Contacts between the two chains:
Residue D153 in protein 1 interacts with residue T5 in protein 2 (closest heavy-atom distance 4.3 Å).
Residue L215 in protein 1 contacts residue V3 in protein 2 (closest heavy-atom distance 3.8 Å).
Residue R291 in protein 1 interacts with residue T5 in protein 2 (closest heavy-atom distance 5.0 Å).
Residue N347 in protein 1 contacts residue T5 in protein 2 (closest heavy-atom distance 3.7 Å).
Residue V211 in protein 1 interacts with residue V3 in protein 2 (closest heavy-atom distance 4.0 Å).
Residue V216 in protein 1 contacts residue V3 in protein 2 (closest heavy-atom distance 4.0 Å).
Residue G157 in protein 1 is in contact with residue Y12 in protein 2 (closest heavy-atom distance 5.0 Å).
Residue E154 in protein 1 contacts residue T5 in protein 2 (closest heavy-atom distance 3.6 Å).
Residue K156 in protein 1 is in contact with residue Y12 in protein 2 (closest heavy-atom distance 2.9 Å).
Residue Y212 in protein 1 contacts residue F4 in protein 2 (closest heavy-atom distance 4.0 Å).
Residue Y212 in protein 1 is in contact with residue V3 in protein 2 (closest heavy-atom distance 4.0 Å).
Residue L295 in protein 1 contacts residue V3 in protein 2 (closest heavy-atom distance 4.1 Å).
Residue E154 in protein 1 contacts residue Y12 in protein 2 (closest heavy-atom distance 2.9 Å).
Residue L299 in protein 1 interacts with residue V3 in protein 2 (closest heavy-atom distance 3.9 Å).
Residue P155 in protein 1 interacts with residue Y12 in protein 2 (closest heavy-atom distance 3.4 Å).
Residue L295 in protein 1 contacts residue G2 in protein 2 (closest heavy-atom distance 3.7 Å).
Residue L208 in protein 1 is in contact with residue F4 in protein 2 (closest heavy-atom distance 3.5 Å).
Residue N347 in protein 1 is in contact with residue T6 in protein 2 (closest heavy-atom distance 3.5 Å).
Residue D153 in protein 1 is in contact with residue V3 in protein 2 (closest heavy-atom distance 4.4 Å).
Residue L299 in protein 1 is in contact with residue G2 in protein 2 (closest heavy-atom distance 3.5 Å).
Residue K151 in protein 1 interacts with residue T5 in protein 2 (closest heavy-atom distance 3.7 Å).

This data describes a binding interaction between two proteins.

Sequence of protein 1:
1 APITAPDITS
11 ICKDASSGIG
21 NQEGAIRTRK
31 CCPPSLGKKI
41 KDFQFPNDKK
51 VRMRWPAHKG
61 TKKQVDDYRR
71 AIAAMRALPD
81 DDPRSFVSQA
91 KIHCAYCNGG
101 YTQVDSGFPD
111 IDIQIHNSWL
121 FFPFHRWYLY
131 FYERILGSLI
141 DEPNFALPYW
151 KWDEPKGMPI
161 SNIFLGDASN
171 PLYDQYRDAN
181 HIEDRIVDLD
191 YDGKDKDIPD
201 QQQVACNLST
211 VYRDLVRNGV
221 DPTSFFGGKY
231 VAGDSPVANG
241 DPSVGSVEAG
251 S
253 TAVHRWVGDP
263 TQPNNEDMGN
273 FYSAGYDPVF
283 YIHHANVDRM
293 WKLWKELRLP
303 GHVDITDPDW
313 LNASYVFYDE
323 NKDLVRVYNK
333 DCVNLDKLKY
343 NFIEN

Sequence of protein 2:
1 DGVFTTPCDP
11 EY